Residue-level contacts at the interface:
Residue E42 in the second protein contacts residue I297 in the first protein (closest heavy-atom distance 2.6 Å).
Residue K723 in the second protein interacts with residue F373 in the first protein (closest heavy-atom distance 3.9 Å).
Residue S37 in the second protein contacts residue P333 in the first protein (closest heavy-atom distance 3.7 Å).
Residue L43 in the second protein interacts with residue L299 in the first protein (closest heavy-atom distance 4.7 Å).
Residue L719 in the second protein is in contact with residue F373 in the first protein (closest heavy-atom distance 4.0 Å).
Residue S39 in the second protein is in contact with residue P331 in the first protein (closest heavy-atom distance 3.2 Å).
Residue Q40 in the second protein contacts residue W334 in the first protein (closest heavy-atom distance 2.7 Å).
Residue Y344 in the second protein contacts residue L375 in the first protein (closest heavy-atom distance 4.1 Å).
Residue L43 in the second protein interacts with residue E220 in the first protein (closest heavy-atom distance 4.5 Å).
Residue L19 in the second protein is in contact with residue H68 in the first protein (closest heavy-atom distance 4.8 Å).
Residue K716 in the second protein interacts with residue L370 in the first protein (closest heavy-atom distance 4.2 Å).
Residue S37 in the second protein contacts residue I332 in the first protein (closest heavy-atom distance 4.2 Å).
Residue L719 in the second protein contacts residue L370 in the first protein (closest heavy-atom distance 4.3 Å).
Residue L348 in the second protein is in contact with residue L375 in the first protein (closest heavy-atom distance 3.4 Å).
Residue S39 in the second protein interacts with residue W334 in the first protein (closest heavy-atom distance 3.6 Å).
Residue H46 in the second protein interacts with residue E220 in the first protein (closest heavy-atom distance 2.7 Å).
Residue L348 in the second protein contacts residue T367 in the first protein (closest heavy-atom distance 2.7 Å).
Residue K349 in the second protein is in contact with residue T367 in the first protein (closest heavy-atom distance 4.0 Å).
Residue S37 in the second protein interacts with residue N330 in the first protein (closest heavy-atom distance 4.5 Å).
Residue Q40 in the second protein contacts residue P333 in the first protein (closest heavy-atom distance 3.2 Å).
Residue L43 in the second protein contacts residue I297 in the first protein (closest heavy-atom distance 3.2 Å).
Residue L348 in the second protein is in contact with residue F373 in the first protein (closest heavy-atom distance 4.2 Å).
Residue N35 in the second protein is in contact with residue S329 in the first protein (closest heavy-atom distance 4.2 Å).
Residue Q40 in the second protein is in contact with residue I332 in the first protein (closest heavy-atom distance 3.7 Å).
Residue L348 in the second protein interacts with residue S371 in the first protein (closest heavy-atom distance 3.0 Å).
Residue L719 in the second protein interacts with residue L375 in the first protein (closest heavy-atom distance 3.4 Å).
Residue E42 in the second protein is in contact with residue G298 in the first protein (closest heavy-atom distance 3.3 Å).
Residue E42 in the second protein is in contact with residue I303 in the first protein (closest heavy-atom distance 4.2 Å).
Residue K723 in the second protein interacts with residue Q374 in the first protein (closest heavy-atom distance 2.8 Å).
Residue K584 in the second protein is in contact with residue L375 in the first protein (closest heavy-atom distance 3.3 Å).
Residue D586 in the second protein is in contact with residue L375 in the first protein (closest heavy-atom distance 3.2 Å).
Residue H23 in the second protein interacts with residue I303 in the first protein (closest heavy-atom distance 4.1 Å).
Residue Q712 in the second protein interacts with residue L370 in the first protein (closest heavy-atom distance 3.0 Å).
Residue T345 in the second protein interacts with residue L375 in the first protein (closest heavy-atom distance 4.4 Å).
Residue G350 in the second protein interacts with residue T367 in the first protein (closest heavy-atom distance 3.4 Å).
Residue L43 in the second protein contacts residue G298 in the first protein (closest heavy-atom distance 3.3 Å).
Residue H46 in the second protein contacts residue R221 in the first protein (closest heavy-atom distance 4.3 Å).
Residue L43 in the second protein interacts with residue W334 in the first protein (closest heavy-atom distance 3.3 Å).
Residue F49 in the second protein contacts residue I297 in the first protein (closest heavy-atom distance 4.1 Å).
Residue E42 in the second protein contacts residue N300 in the first protein (closest heavy-atom distance 4.4 Å).
Residue Y722 in the second protein interacts with residue L375 in the first protein (closest heavy-atom distance 4.5 Å).
Residue V396 in the second protein contacts residue T367 in the first protein (closest heavy-atom distance 3.3 Å).
Residue L19 in the second protein is in contact with residue S295 in the first protein (closest heavy-atom distance 2.6 Å).
Residue L348 in the second protein contacts residue L370 in the first protein (closest heavy-atom distance 3.5 Å).
Residue H23 in the second protein is in contact with residue D302 in the first protein (closest heavy-atom distance 3.5 Å).
Residue I38 in the second protein interacts with residue I303 in the first protein (closest heavy-atom distance 4.0 Å).
Residue L347 in the second protein contacts residue T367 in the first protein (closest heavy-atom distance 2.9 Å).
Residue Q712 in the second protein contacts residue D369 in the first protein (closest heavy-atom distance 4.4 Å).
Residue K716 in the second protein interacts with residue F373 in the first protein (closest heavy-atom distance 3.9 Å).
Residue L715 in the second protein interacts with residue L370 in the first protein (closest heavy-atom distance 4.1 Å).
Residue L19 in the second protein interacts with residue M296 in the first protein (closest heavy-atom distance 4.7 Å).
Residue H23 in the second protein is in contact with residue N300 in the first protein (closest heavy-atom distance 3.7 Å).
Residue T720 in the second protein is in contact with residue F373 in the first protein (closest heavy-atom distance 3.5 Å).
Residue K723 in the second protein interacts with residue L375 in the first protein (closest heavy-atom distance 2.6 Å).
Residue E42 in the second protein interacts with residue L299 in the first protein (closest heavy-atom distance 4.8 Å).
Residue S39 in the second protein interacts with residue G298 in the first protein (closest heavy-atom distance 3.6 Å).
Residue S39 in the second protein is in contact with residue I332 in the first protein (closest heavy-atom distance 3.1 Å).
Residue S39 in the second protein interacts with residue I303 in the first protein (closest heavy-atom distance 3.0 Å).
Residue S37 in the second protein interacts with residue P331 in the first protein (closest heavy-atom distance 2.8 Å).
Residue K341 in the second protein interacts with residue L375 in the first protein (closest heavy-atom distance 4.3 Å).

Sequence of the first protein:
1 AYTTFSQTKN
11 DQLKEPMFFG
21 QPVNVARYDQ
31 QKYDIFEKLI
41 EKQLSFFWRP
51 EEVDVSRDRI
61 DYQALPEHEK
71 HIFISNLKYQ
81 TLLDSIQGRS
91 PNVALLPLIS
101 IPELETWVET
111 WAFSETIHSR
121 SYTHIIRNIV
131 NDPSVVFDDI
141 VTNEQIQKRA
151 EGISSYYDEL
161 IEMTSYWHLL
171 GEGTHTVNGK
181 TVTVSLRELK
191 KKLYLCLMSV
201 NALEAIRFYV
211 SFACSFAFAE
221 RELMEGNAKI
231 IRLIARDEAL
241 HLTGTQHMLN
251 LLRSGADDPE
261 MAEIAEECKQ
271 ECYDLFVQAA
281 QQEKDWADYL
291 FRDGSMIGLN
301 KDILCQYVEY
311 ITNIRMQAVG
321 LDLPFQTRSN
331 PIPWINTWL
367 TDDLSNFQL

These two protein chains interact to form a complex.

Sequence of the second protein:
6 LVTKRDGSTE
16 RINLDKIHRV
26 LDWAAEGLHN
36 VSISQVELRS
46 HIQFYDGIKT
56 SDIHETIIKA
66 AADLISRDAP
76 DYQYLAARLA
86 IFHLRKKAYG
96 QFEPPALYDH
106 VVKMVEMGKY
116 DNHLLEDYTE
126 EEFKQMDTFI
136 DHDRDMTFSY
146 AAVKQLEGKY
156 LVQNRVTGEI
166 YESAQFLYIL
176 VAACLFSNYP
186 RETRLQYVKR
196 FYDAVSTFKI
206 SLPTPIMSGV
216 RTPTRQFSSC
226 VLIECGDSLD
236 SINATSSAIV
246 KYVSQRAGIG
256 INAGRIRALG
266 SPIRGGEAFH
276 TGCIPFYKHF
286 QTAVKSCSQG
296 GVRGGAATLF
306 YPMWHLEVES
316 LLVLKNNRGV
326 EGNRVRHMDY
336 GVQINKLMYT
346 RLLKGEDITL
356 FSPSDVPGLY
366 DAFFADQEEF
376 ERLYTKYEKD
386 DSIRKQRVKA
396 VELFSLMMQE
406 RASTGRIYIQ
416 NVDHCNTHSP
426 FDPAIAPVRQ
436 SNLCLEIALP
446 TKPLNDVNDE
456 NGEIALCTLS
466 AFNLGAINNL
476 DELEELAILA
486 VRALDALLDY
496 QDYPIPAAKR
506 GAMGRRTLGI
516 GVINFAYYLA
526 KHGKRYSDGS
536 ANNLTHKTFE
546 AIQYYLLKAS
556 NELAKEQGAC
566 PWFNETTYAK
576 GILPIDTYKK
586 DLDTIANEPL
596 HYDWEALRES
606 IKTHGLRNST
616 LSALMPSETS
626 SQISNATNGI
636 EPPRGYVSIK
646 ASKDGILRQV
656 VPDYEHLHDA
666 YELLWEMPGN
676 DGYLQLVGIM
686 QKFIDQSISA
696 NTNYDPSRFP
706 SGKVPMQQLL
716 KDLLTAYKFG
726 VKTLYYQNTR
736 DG